Sequence of protein 1:
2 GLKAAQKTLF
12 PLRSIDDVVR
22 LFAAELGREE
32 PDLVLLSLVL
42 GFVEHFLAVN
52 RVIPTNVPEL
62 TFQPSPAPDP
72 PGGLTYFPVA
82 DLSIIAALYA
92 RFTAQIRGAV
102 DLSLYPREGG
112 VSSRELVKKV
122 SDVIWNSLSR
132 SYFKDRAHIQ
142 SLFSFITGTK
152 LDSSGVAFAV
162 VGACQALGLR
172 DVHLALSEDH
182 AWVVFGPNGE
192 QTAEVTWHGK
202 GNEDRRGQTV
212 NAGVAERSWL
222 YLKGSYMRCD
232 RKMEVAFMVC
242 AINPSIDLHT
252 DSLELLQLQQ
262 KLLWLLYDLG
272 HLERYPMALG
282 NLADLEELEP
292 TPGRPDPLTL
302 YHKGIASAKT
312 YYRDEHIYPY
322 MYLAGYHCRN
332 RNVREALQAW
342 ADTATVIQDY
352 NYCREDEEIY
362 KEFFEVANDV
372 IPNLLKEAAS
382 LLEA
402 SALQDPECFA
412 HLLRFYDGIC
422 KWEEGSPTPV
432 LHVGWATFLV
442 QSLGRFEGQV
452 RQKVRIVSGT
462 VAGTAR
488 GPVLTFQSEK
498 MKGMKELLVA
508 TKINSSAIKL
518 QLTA

These two protein chains interact to form a complex.

Sequence of protein 2:
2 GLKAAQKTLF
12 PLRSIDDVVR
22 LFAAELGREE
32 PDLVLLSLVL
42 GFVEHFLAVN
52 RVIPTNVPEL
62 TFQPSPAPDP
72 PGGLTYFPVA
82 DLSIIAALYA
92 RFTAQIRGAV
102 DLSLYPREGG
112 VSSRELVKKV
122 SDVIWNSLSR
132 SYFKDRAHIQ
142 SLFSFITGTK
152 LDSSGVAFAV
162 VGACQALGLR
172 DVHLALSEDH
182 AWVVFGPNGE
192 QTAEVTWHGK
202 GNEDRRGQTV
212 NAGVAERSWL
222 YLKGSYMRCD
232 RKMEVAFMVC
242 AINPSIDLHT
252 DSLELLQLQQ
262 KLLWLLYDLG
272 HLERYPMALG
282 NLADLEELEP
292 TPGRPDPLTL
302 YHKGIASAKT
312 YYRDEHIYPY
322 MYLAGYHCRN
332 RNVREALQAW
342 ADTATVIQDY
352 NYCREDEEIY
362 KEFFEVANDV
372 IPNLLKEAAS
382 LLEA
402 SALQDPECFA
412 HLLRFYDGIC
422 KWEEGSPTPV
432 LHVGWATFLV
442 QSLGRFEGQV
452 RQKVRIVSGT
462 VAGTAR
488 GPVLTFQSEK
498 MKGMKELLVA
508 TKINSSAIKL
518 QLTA

Contacts between the two chains:
Residue Y133 in protein 1 is in contact with residue I247 in protein 2 (closest heavy-atom distance 4.0 Å).
Residue S132 in protein 1 interacts with residue I247 in protein 2 (closest heavy-atom distance 3.6 Å).
Residue A138 in protein 1 interacts with residue F134 in protein 2 (closest heavy-atom distance 3.8 Å).
Residue H250 in protein 1 is in contact with residue K201 in protein 2 (closest heavy-atom distance 3.1 Å).
Residue R52 in protein 1 is in contact with residue S132 in protein 2 (closest heavy-atom distance 3.4 Å).
Residue S512 in protein 1 interacts with residue S513 in protein 2 (closest heavy-atom distance 4.4 Å).
Residue S132 in protein 1 is in contact with residue N51 in protein 2 (closest heavy-atom distance 3.9 Å).
Residue F134 in protein 1 is in contact with residue H139 in protein 2 (closest heavy-atom distance 4.5 Å).
Residue V434 in protein 1 contacts residue Q442 in protein 2 (closest heavy-atom distance 3.5 Å).
Residue I247 in protein 1 contacts residue S132 in protein 2 (closest heavy-atom distance 3.6 Å).
Residue T438 in protein 1 contacts residue G435 in protein 2 (closest heavy-atom distance 4.7 Å).
Residue I247 in protein 1 interacts with residue F134 in protein 2 (closest heavy-atom distance 3.8 Å).
Residue R131 in protein 1 is in contact with residue R52 in protein 2 (closest heavy-atom distance 4.5 Å).
Residue S132 in protein 1 contacts residue R52 in protein 2 (closest heavy-atom distance 3.4 Å).
Residue F439 in protein 1 interacts with residue G435 in protein 2 (closest heavy-atom distance 4.2 Å).
Residue F134 in protein 1 is in contact with residue A138 in protein 2 (closest heavy-atom distance 3.8 Å).
Residue S512 in protein 1 contacts residue S512 in protein 2 (closest heavy-atom distance 4.1 Å).
Residue F439 in protein 1 interacts with residue V434 in protein 2 (closest heavy-atom distance 4.2 Å).
Residue F134 in protein 1 is in contact with residue D248 in protein 2 (closest heavy-atom distance 3.5 Å).
Residue T438 in protein 1 interacts with residue T438 in protein 2 (closest heavy-atom distance 3.3 Å).
Residue V434 in protein 1 is in contact with residue T438 in protein 2 (closest heavy-atom distance 3.6 Å).
Residue D248 in protein 1 contacts residue N203 in protein 2 (closest heavy-atom distance 4.5 Å).
Residue R131 in protein 1 interacts with residue I247 in protein 2 (closest heavy-atom distance 4.2 Å).
Residue S513 in protein 1 is in contact with residue S512 in protein 2 (closest heavy-atom distance 4.4 Å).
Residue V50 in protein 1 interacts with residue S132 in protein 2 (closest heavy-atom distance 3.2 Å).
Residue S246 in protein 1 interacts with residue F134 in protein 2 (closest heavy-atom distance 4.1 Å).
Residue F134 in protein 1 interacts with residue I247 in protein 2 (closest heavy-atom distance 3.8 Å).
Residue Y133 in protein 1 is in contact with residue D248 in protein 2 (closest heavy-atom distance 3.4 Å).
Residue K201 in protein 1 interacts with residue H250 in protein 2 (closest heavy-atom distance 3.1 Å).
Residue T438 in protein 1 interacts with residue K516 in protein 2 (closest heavy-atom distance 3.3 Å).
Residue G435 in protein 1 interacts with residue F439 in protein 2 (closest heavy-atom distance 4.2 Å).
Residue K516 in protein 1 is in contact with residue S512 in protein 2 (closest heavy-atom distance 3.6 Å).
Residue S132 in protein 1 contacts residue V50 in protein 2 (closest heavy-atom distance 3.2 Å).
Residue H139 in protein 1 interacts with residue F134 in protein 2 (closest heavy-atom distance 4.5 Å).
Residue S132 in protein 1 contacts residue A49 in protein 2 (closest heavy-atom distance 3.8 Å).
Residue F134 in protein 1 interacts with residue S246 in protein 2 (closest heavy-atom distance 4.1 Å).
Residue K135 in protein 1 interacts with residue D248 in protein 2 (closest heavy-atom distance 4.3 Å).
Residue G202 in protein 1 contacts residue H250 in protein 2 (closest heavy-atom distance 4.3 Å).
Residue N203 in protein 1 interacts with residue D248 in protein 2 (closest heavy-atom distance 4.5 Å).
Residue D248 in protein 1 contacts residue F134 in protein 2 (closest heavy-atom distance 3.5 Å).
Residue N51 in protein 1 contacts residue S132 in protein 2 (closest heavy-atom distance 3.9 Å).
Residue K151 in protein 1 contacts residue V50 in protein 2 (closest heavy-atom distance 4.1 Å).
Residue R52 in protein 1 is in contact with residue R131 in protein 2 (closest heavy-atom distance 4.5 Å).
Residue F134 in protein 1 interacts with residue L249 in protein 2 (closest heavy-atom distance 3.3 Å).
Residue H250 in protein 1 interacts with residue G202 in protein 2 (closest heavy-atom distance 4.3 Å).
Residue T438 in protein 1 interacts with residue V434 in protein 2 (closest heavy-atom distance 3.6 Å).
Residue I247 in protein 1 interacts with residue Y133 in protein 2 (closest heavy-atom distance 4.0 Å).
Residue L249 in protein 1 is in contact with residue F134 in protein 2 (closest heavy-atom distance 3.3 Å).
Residue I247 in protein 1 is in contact with residue R131 in protein 2 (closest heavy-atom distance 4.2 Å).
Residue K516 in protein 1 interacts with residue K516 in protein 2 (closest heavy-atom distance 2.6 Å).
Residue S512 in protein 1 interacts with residue K516 in protein 2 (closest heavy-atom distance 3.6 Å).
Residue D248 in protein 1 contacts residue K135 in protein 2 (closest heavy-atom distance 4.3 Å).
Residue Q442 in protein 1 is in contact with residue V434 in protein 2 (closest heavy-atom distance 3.5 Å).
Residue G435 in protein 1 interacts with residue T438 in protein 2 (closest heavy-atom distance 4.7 Å).
Residue R137 in protein 1 is in contact with residue R137 in protein 2 (closest heavy-atom distance 4.6 Å).
Residue A49 in protein 1 is in contact with residue S132 in protein 2 (closest heavy-atom distance 3.8 Å).
Residue D248 in protein 1 interacts with residue Y133 in protein 2 (closest heavy-atom distance 3.4 Å).
Residue K516 in protein 1 interacts with residue T438 in protein 2 (closest heavy-atom distance 3.3 Å).
Residue V434 in protein 1 contacts residue F439 in protein 2 (closest heavy-atom distance 4.2 Å).
Residue V50 in protein 1 is in contact with residue K151 in protein 2 (closest heavy-atom distance 4.1 Å).